The following describes two proteins that form a bound complex.

Residue-level contacts at the interface:
Residue I95 in protein 1 is in contact with residue A11 in protein 2 (closest heavy-atom distance 4.3 Å).
Residue L98 in protein 1 contacts residue A14 in protein 2 (closest heavy-atom distance 3.5 Å).
Residue R100 in protein 1 contacts residue V13 in protein 2 (closest heavy-atom distance 4.1 Å).
Residue I95 in protein 1 interacts with residue T9 in protein 2 (closest heavy-atom distance 2.9 Å).
Residue R100 in protein 1 contacts residue A11 in protein 2 (closest heavy-atom distance 5.0 Å).
Residue Y36 in protein 1 contacts residue I10 in protein 2 (closest heavy-atom distance 3.1 Å).
Residue Y36 in protein 1 is in contact with residue T9 in protein 2 (closest heavy-atom distance 3.9 Å).
Residue Y53 in protein 1 is in contact with residue N8 in protein 2 (closest heavy-atom distance 3.1 Å).
Residue L54 in protein 1 is in contact with residue T7 in protein 2 (closest heavy-atom distance 4.3 Å).
Residue R100 in protein 1 interacts with residue G12 in protein 2 (closest heavy-atom distance 3.0 Å).
Residue I95 in protein 1 contacts residue I10 in protein 2 (closest heavy-atom distance 3.4 Å).
Residue R100 in protein 1 contacts residue I10 in protein 2 (closest heavy-atom distance 3.6 Å).
Residue H38 in protein 1 interacts with residue T9 in protein 2 (closest heavy-atom distance 3.0 Å).
Residue H38 in protein 1 contacts residue N8 in protein 2 (closest heavy-atom distance 4.0 Å).
Residue Y36 in protein 1 contacts residue N8 in protein 2 (closest heavy-atom distance 4.4 Å).
Residue Y36 in protein 1 is in contact with residue A11 in protein 2 (closest heavy-atom distance 3.6 Å).
Residue Y53 in protein 1 is in contact with residue T9 in protein 2 (closest heavy-atom distance 3.4 Å).
Residue L54 in protein 1 contacts residue N8 in protein 2 (closest heavy-atom distance 3.3 Å).
Residue Y36 in protein 1 interacts with residue T7 in protein 2 (closest heavy-atom distance 4.0 Å).
Residue L50 in protein 1 contacts residue T9 in protein 2 (closest heavy-atom distance 3.6 Å).
Residue T31 in protein 1 contacts residue A11 in protein 2 (closest heavy-atom distance 4.4 Å).
Residue H38 in protein 1 interacts with residue I10 in protein 2 (closest heavy-atom distance 4.7 Å).
Residue R100 in protein 1 contacts residue A14 in protein 2 (closest heavy-atom distance 4.0 Å).

Sequence of protein 1:
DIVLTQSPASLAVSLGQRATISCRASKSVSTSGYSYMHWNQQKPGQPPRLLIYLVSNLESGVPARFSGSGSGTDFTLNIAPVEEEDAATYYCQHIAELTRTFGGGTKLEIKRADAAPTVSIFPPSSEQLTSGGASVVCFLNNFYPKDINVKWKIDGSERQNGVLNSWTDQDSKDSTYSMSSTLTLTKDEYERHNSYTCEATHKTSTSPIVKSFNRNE

Sequence of protein 2:
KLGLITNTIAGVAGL